Sequence of chain A:
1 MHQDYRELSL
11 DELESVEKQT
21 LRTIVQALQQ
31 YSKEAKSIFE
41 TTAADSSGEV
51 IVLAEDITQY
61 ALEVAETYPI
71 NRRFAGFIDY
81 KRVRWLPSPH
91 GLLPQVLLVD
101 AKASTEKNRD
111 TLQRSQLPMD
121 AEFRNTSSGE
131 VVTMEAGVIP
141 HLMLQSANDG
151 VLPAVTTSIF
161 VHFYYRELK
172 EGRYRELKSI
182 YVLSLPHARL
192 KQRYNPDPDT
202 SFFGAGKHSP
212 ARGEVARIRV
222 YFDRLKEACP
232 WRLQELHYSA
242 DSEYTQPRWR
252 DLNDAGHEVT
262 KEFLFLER

The following describes two proteins that form a bound complex.

Interface contacts:
Residue S15 in chain B interacts with residue P89 in chain A (closest heavy-atom distance 3.4 Å).
Residue Y68 in chain B interacts with residue A65 in chain A (closest heavy-atom distance 3.3 Å).
Residue L267 in chain B contacts residue S146 in chain A (closest heavy-atom distance 3.5 Å).
Residue Q3 in chain B interacts with residue Q26 in chain A (closest heavy-atom distance 3.1 Å).
Residue F266 in chain B interacts with residue S146 in chain A (closest heavy-atom distance 3.5 Å).
Residue D252 in chain B contacts residue M1 in chain A (closest heavy-atom distance 3.6 Å).
Residue E66 in chain B interacts with residue Y68 in chain A (closest heavy-atom distance 3.0 Å).
Residue P87 in chain B interacts with residue T23 in chain A (closest heavy-atom distance 3.1 Å).
Residue T23 in chain B interacts with residue L92 in chain A (closest heavy-atom distance 3.5 Å).
Residue Y68 in chain B is in contact with residue V64 in chain A (closest heavy-atom distance 3.6 Å).
Residue Q30 in chain B interacts with residue Y68 in chain A (closest heavy-atom distance 3.5 Å).
Residue T23 in chain B contacts residue P87 in chain A (closest heavy-atom distance 3.3 Å).
Residue Q19 in chain B interacts with residue S88 in chain A (closest heavy-atom distance 3.4 Å).
Residue Q19 in chain B interacts with residue P87 in chain A (closest heavy-atom distance 3.3 Å).
Residue F264 in chain B is in contact with residue N148 in chain A (closest heavy-atom distance 3.3 Å).
Residue P87 in chain B interacts with residue Q19 in chain A (closest heavy-atom distance 3.4 Å).
Residue P87 in chain B is in contact with residue P87 in chain A (closest heavy-atom distance 3.6 Å).
Residue F264 in chain B interacts with residue Q3 in chain A (closest heavy-atom distance 3.3 Å).
Residue L92 in chain B interacts with residue Q26 in chain A (closest heavy-atom distance 3.3 Å).
Residue D149 in chain B is in contact with residue L265 in chain A (closest heavy-atom distance 3.2 Å).
Residue L267 in chain B contacts residue Q145 in chain A (closest heavy-atom distance 3.2 Å).
Residue W85 in chain B contacts residue Q30 in chain A (closest heavy-atom distance 3.6 Å).
Residue L265 in chain B contacts residue Q3 in chain A (closest heavy-atom distance 2.8 Å).
Residue Y68 in chain B interacts with residue A27 in chain A (closest heavy-atom distance 3.3 Å).
Residue Q26 in chain B is in contact with residue Y68 in chain A (closest heavy-atom distance 3.5 Å).
Residue N148 in chain B interacts with residue L265 in chain A (closest heavy-atom distance 3.5 Å).
Residue F266 in chain B is in contact with residue N148 in chain A (closest heavy-atom distance 3.2 Å).
Residue M1 in chain B interacts with residue D252 in chain A (closest heavy-atom distance 3.7 Å).
Residue M1 in chain B contacts residue W250 in chain A (closest heavy-atom distance 3.5 Å).
Residue N71 in chain B interacts with residue R269 in chain A (closest heavy-atom distance 3.4 Å).
Residue P89 in chain B interacts with residue P89 in chain A (closest heavy-atom distance 3.4 Å).
Residue F266 in chain B is in contact with residue A147 in chain A (closest heavy-atom distance 2.7 Å).
Residue P69 in chain B is in contact with residue V64 in chain A (closest heavy-atom distance 3.6 Å).
Residue N148 in chain B is in contact with residue F266 in chain A (closest heavy-atom distance 3.2 Å).
Residue A65 in chain B interacts with residue Y68 in chain A (closest heavy-atom distance 3.3 Å).
Residue Y68 in chain B is in contact with residue E66 in chain A (closest heavy-atom distance 2.9 Å).
Residue K262 in chain B is in contact with residue M1 in chain A (closest heavy-atom distance 3.2 Å).
Residue Q30 in chain B is in contact with residue W85 in chain A (closest heavy-atom distance 3.5 Å).
Residue T67 in chain B interacts with residue T67 in chain A (closest heavy-atom distance 3.6 Å).
Residue T67 in chain B is in contact with residue E66 in chain A (closest heavy-atom distance 3.6 Å).
Residue P89 in chain B interacts with residue Q19 in chain A (closest heavy-atom distance 3.3 Å).
Residue Q3 in chain B is in contact with residue F264 in chain A (closest heavy-atom distance 3.7 Å).
Residue Q3 in chain B interacts with residue R22 in chain A (closest heavy-atom distance 3.5 Å).
Residue E66 in chain B contacts residue T67 in chain A (closest heavy-atom distance 3.6 Å).
Residue N148 in chain B interacts with residue P248 in chain A (closest heavy-atom distance 3.6 Å).
Residue V64 in chain B interacts with residue P69 in chain A (closest heavy-atom distance 3.6 Å).
Residue L265 in chain B contacts residue D149 in chain A (closest heavy-atom distance 3.4 Å).
Residue P248 in chain B is in contact with residue N148 in chain A (closest heavy-atom distance 3.6 Å).
Residue N148 in chain B interacts with residue F264 in chain A (closest heavy-atom distance 3.2 Å).
Residue L265 in chain B interacts with residue N148 in chain A (closest heavy-atom distance 3.6 Å).
Residue Y68 in chain B is in contact with residue Q30 in chain A (closest heavy-atom distance 3.2 Å).
Residue Q26 in chain B is in contact with residue L92 in chain A (closest heavy-atom distance 3.1 Å).
Residue A147 in chain B is in contact with residue F266 in chain A (closest heavy-atom distance 2.9 Å).
Residue Q3 in chain B is in contact with residue L265 in chain A (closest heavy-atom distance 2.9 Å).
Residue S146 in chain B is in contact with residue F266 in chain A (closest heavy-atom distance 3.5 Å).
Residue Q26 in chain B contacts residue Q3 in chain A (closest heavy-atom distance 3.4 Å).
Residue L267 in chain B interacts with residue W85 in chain A (closest heavy-atom distance 3.0 Å).
Residue Q19 in chain B contacts residue P89 in chain A (closest heavy-atom distance 3.0 Å).
Residue A27 in chain B is in contact with residue Y68 in chain A (closest heavy-atom distance 3.3 Å).
Residue S88 in chain B interacts with residue Q19 in chain A (closest heavy-atom distance 3.5 Å).

Sequence of chain B:
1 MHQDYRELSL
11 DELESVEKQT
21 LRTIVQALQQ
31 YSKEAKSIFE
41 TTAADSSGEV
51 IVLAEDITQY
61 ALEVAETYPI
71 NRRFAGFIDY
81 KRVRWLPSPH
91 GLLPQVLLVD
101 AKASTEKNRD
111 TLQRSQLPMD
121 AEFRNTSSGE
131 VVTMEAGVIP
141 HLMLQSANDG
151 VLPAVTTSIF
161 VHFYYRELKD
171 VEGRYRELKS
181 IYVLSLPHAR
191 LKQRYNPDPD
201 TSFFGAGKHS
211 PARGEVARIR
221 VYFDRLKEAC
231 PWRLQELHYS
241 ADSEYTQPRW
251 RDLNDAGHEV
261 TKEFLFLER